Sequence of the first protein:
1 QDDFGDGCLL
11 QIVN

Sequence of the second protein:
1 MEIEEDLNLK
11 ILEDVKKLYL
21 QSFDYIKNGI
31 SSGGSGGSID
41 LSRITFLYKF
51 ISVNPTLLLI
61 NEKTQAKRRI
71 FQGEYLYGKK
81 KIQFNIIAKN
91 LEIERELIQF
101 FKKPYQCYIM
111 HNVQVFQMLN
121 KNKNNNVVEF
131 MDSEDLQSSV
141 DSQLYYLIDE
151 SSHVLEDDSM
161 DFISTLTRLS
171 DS

The following describes two proteins that form a bound complex.

Residue-level contacts at the interface:
Residue N61 in the second protein is in contact with residue D3 in the first protein (closest heavy-atom distance 3.2 Å).
Residue I30 in the second protein contacts residue V13 in the first protein (closest heavy-atom distance 4.7 Å).
Residue L119 in the second protein contacts residue L10 in the first protein (closest heavy-atom distance 3.8 Å).
Residue F116 in the second protein interacts with residue I12 in the first protein (closest heavy-atom distance 3.5 Å).
Residue N61 in the second protein is in contact with residue C8 in the first protein (closest heavy-atom distance 4.0 Å).
Residue N120 in the second protein contacts residue L9 in the first protein (closest heavy-atom distance 3.2 Å).
Residue Q117 in the second protein is in contact with residue L9 in the first protein (closest heavy-atom distance 4.8 Å).
Residue K63 in the second protein interacts with residue Q1 in the first protein (closest heavy-atom distance 2.8 Å).
Residue F116 in the second protein interacts with residue F4 in the first protein (closest heavy-atom distance 3.7 Å).
Residue K89 in the second protein contacts residue D3 in the first protein (closest heavy-atom distance 3.0 Å).
Residue E62 in the second protein contacts residue G7 in the first protein (closest heavy-atom distance 2.9 Å).
Residue L41 in the second protein is in contact with residue V13 in the first protein (closest heavy-atom distance 4.6 Å).
Residue Q117 in the second protein contacts residue Q11 in the first protein (closest heavy-atom distance 2.8 Å).
Residue F116 in the second protein is in contact with residue Q11 in the first protein (closest heavy-atom distance 3.4 Å).
Residue R68 in the second protein interacts with residue D3 in the first protein (closest heavy-atom distance 3.3 Å).
Residue K63 in the second protein interacts with residue D3 in the first protein (closest heavy-atom distance 4.8 Å).
Residue I60 in the second protein is in contact with residue D3 in the first protein (closest heavy-atom distance 3.0 Å).
Residue F116 in the second protein is in contact with residue L10 in the first protein (closest heavy-atom distance 3.4 Å).
Residue L58 in the second protein is in contact with residue L10 in the first protein (closest heavy-atom distance 3.7 Å).
Residue A66 in the second protein contacts residue D3 in the first protein (closest heavy-atom distance 4.2 Å).
Residue K63 in the second protein interacts with residue D2 in the first protein (closest heavy-atom distance 2.9 Å).
Residue N61 in the second protein interacts with residue L9 in the first protein (closest heavy-atom distance 3.6 Å).
Residue Q117 in the second protein is in contact with residue I12 in the first protein (closest heavy-atom distance 4.8 Å).
Residue S42 in the second protein contacts residue I12 in the first protein (closest heavy-atom distance 3.5 Å).
Residue E62 in the second protein interacts with residue C8 in the first protein (closest heavy-atom distance 4.3 Å).
Residue K63 in the second protein contacts residue D6 in the first protein (closest heavy-atom distance 2.8 Å).
Residue S42 in the second protein interacts with residue V13 in the first protein (closest heavy-atom distance 3.9 Å).
Residue I60 in the second protein interacts with residue G7 in the first protein (closest heavy-atom distance 4.8 Å).
Residue L147 in the second protein is in contact with residue F4 in the first protein (closest heavy-atom distance 3.4 Å).
Residue M118 in the second protein is in contact with residue L10 in the first protein (closest heavy-atom distance 3.9 Å).
Residue I60 in the second protein interacts with residue C8 in the first protein (closest heavy-atom distance 3.2 Å).
Residue L119 in the second protein contacts residue Q11 in the first protein (closest heavy-atom distance 3.3 Å).
Residue I60 in the second protein is in contact with residue F4 in the first protein (closest heavy-atom distance 3.6 Å).
Residue N61 in the second protein contacts residue G7 in the first protein (closest heavy-atom distance 3.6 Å).
Residue I60 in the second protein interacts with residue L9 in the first protein (closest heavy-atom distance 3.1 Å).
Residue L119 in the second protein is in contact with residue L9 in the first protein (closest heavy-atom distance 2.9 Å).
Residue V115 in the second protein is in contact with residue Q11 in the first protein (closest heavy-atom distance 4.5 Å).
Residue V115 in the second protein contacts residue V13 in the first protein (closest heavy-atom distance 3.1 Å).
Residue I60 in the second protein is in contact with residue L10 in the first protein (closest heavy-atom distance 3.4 Å).
Residue T64 in the second protein contacts residue Q1 in the first protein (closest heavy-atom distance 3.6 Å).
Residue M118 in the second protein interacts with residue L9 in the first protein (closest heavy-atom distance 3.3 Å).
Residue K63 in the second protein is in contact with residue G7 in the first protein (closest heavy-atom distance 3.5 Å).
Residue E62 in the second protein interacts with residue L9 in the first protein (closest heavy-atom distance 3.3 Å).
Residue F116 in the second protein contacts residue V13 in the first protein (closest heavy-atom distance 4.7 Å).
Residue Q117 in the second protein contacts residue V13 in the first protein (closest heavy-atom distance 3.4 Å).
Residue A88 in the second protein is in contact with residue F4 in the first protein (closest heavy-atom distance 3.4 Å).
Residue S31 in the second protein contacts residue V13 in the first protein (closest heavy-atom distance 3.9 Å).
Residue Q114 in the second protein interacts with residue I12 in the first protein (closest heavy-atom distance 3.4 Å).
Residue L119 in the second protein is in contact with residue C8 in the first protein (closest heavy-atom distance 4.6 Å).
Residue Q117 in the second protein contacts residue L10 in the first protein (closest heavy-atom distance 3.5 Å).
Residue K89 in the second protein contacts residue D2 in the first protein (closest heavy-atom distance 2.8 Å).
Residue N90 in the second protein is in contact with residue D3 in the first protein (closest heavy-atom distance 3.4 Å).
Residue I87 in the second protein contacts residue F4 in the first protein (closest heavy-atom distance 3.7 Å).
Residue K63 in the second protein contacts residue C8 in the first protein (closest heavy-atom distance 4.1 Å).
Residue N120 in the second protein is in contact with residue C8 in the first protein (closest heavy-atom distance 4.3 Å).
Residue K89 in the second protein is in contact with residue F4 in the first protein (closest heavy-atom distance 3.5 Å).
Residue N61 in the second protein contacts residue D2 in the first protein (closest heavy-atom distance 4.3 Å).
Residue L59 in the second protein contacts residue L9 in the first protein (closest heavy-atom distance 3.5 Å).
Residue V115 in the second protein interacts with residue I12 in the first protein (closest heavy-atom distance 3.3 Å).
Residue K63 in the second protein interacts with residue G5 in the first protein (closest heavy-atom distance 3.8 Å).